Sequence of the first protein:
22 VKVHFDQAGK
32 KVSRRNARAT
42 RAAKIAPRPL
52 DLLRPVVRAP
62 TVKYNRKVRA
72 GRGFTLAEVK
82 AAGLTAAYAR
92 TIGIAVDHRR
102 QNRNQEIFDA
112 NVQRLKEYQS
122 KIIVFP

Residue-level contacts at the interface:
Residue Q60 in the second protein interacts with residue R115 in the first protein (closest heavy-atom distance 2.4 Å).
Residue Q60 in the second protein interacts with residue A71 in the first protein (closest heavy-atom distance 3.5 Å).
Residue A166 in the second protein is in contact with residue F126 in the first protein (closest heavy-atom distance 3.8 Å).
Residue I36 in the second protein contacts residue A47 in the first protein (closest heavy-atom distance 3.8 Å).
Residue I28 in the second protein interacts with residue A44 in the first protein (closest heavy-atom distance 3.7 Å).
Residue I30 in the second protein is in contact with residue A47 in the first protein (closest heavy-atom distance 4.0 Å).
Residue M46 in the second protein contacts residue L51 in the first protein (closest heavy-atom distance 3.7 Å).
Residue A57 in the second protein interacts with residue L51 in the first protein (closest heavy-atom distance 3.8 Å).
Residue L162 in the second protein is in contact with residue I124 in the first protein (closest heavy-atom distance 3.6 Å).
Residue Q60 in the second protein contacts residue R55 in the first protein (closest heavy-atom distance 3.3 Å).
Residue I28 in the second protein is in contact with residue T41 in the first protein (closest heavy-atom distance 4.0 Å).
Residue I28 in the second protein contacts residue A40 in the first protein (closest heavy-atom distance 3.4 Å).
Residue R56 in the second protein interacts with residue P50 in the first protein (closest heavy-atom distance 3.6 Å).
Residue L59 in the second protein is in contact with residue Y119 in the first protein (closest heavy-atom distance 4.5 Å).
Residue M46 in the second protein is in contact with residue R39 in the first protein (closest heavy-atom distance 4.2 Å).
Residue Q25 in the second protein is in contact with residue N37 in the first protein (closest heavy-atom distance 4.2 Å).
Residue M46 in the second protein interacts with residue A43 in the first protein (closest heavy-atom distance 4.1 Å).
Residue R168 in the second protein contacts residue P127 in the first protein (closest heavy-atom distance 4.7 Å).
Residue K58 in the second protein is in contact with residue P50 in the first protein (closest heavy-atom distance 4.8 Å).
Residue L59 in the second protein contacts residue P50 in the first protein (closest heavy-atom distance 4.5 Å).
Residue I36 in the second protein contacts residue P48 in the first protein (closest heavy-atom distance 3.8 Å).
Residue R26 in the second protein is in contact with residue N37 in the first protein (closest heavy-atom distance 4.4 Å).
Residue L59 in the second protein contacts residue L53 in the first protein (closest heavy-atom distance 3.3 Å).
Residue E163 in the second protein interacts with residue I124 in the first protein (closest heavy-atom distance 4.3 Å).
Residue Y50 in the second protein interacts with residue I46 in the first protein (closest heavy-atom distance 4.1 Å).
Residue L165 in the second protein contacts residue F126 in the first protein (closest heavy-atom distance 3.8 Å).
Residue I30 in the second protein is in contact with residue A44 in the first protein (closest heavy-atom distance 2.7 Å).
Residue Y50 in the second protein is in contact with residue P48 in the first protein (closest heavy-atom distance 4.2 Å).
Residue I30 in the second protein interacts with residue K45 in the first protein (closest heavy-atom distance 4.7 Å).
Residue K58 in the second protein contacts residue D52 in the first protein (closest heavy-atom distance 3.1 Å).
Residue A166 in the second protein is in contact with residue V125 in the first protein (closest heavy-atom distance 3.4 Å).
Residue L162 in the second protein is in contact with residue F126 in the first protein (closest heavy-atom distance 3.5 Å).
Residue R56 in the second protein is in contact with residue K122 in the first protein (closest heavy-atom distance 4.8 Å).
Residue L59 in the second protein is in contact with residue D52 in the first protein (closest heavy-atom distance 2.9 Å).
Residue V170 in the second protein is in contact with residue P127 in the first protein (closest heavy-atom distance 4.6 Å).
Residue A166 in the second protein is in contact with residue P127 in the first protein (closest heavy-atom distance 4.6 Å).
Residue L59 in the second protein contacts residue R115 in the first protein (closest heavy-atom distance 3.4 Å).
Residue Q60 in the second protein is in contact with residue D52 in the first protein (closest heavy-atom distance 3.7 Å).
Residue Y50 in the second protein interacts with residue A43 in the first protein (closest heavy-atom distance 3.7 Å).
Residue R56 in the second protein contacts residue R115 in the first protein (closest heavy-atom distance 4.9 Å).
Residue N33 in the second protein is in contact with residue P48 in the first protein (closest heavy-atom distance 3.3 Å).
Residue A57 in the second protein contacts residue P50 in the first protein (closest heavy-atom distance 3.3 Å).
Residue S32 in the second protein is in contact with residue A47 in the first protein (closest heavy-atom distance 3.8 Å).
Residue Y50 in the second protein is in contact with residue A47 in the first protein (closest heavy-atom distance 2.4 Å).
Residue S32 in the second protein interacts with residue I46 in the first protein (closest heavy-atom distance 4.8 Å).
Residue Q60 in the second protein interacts with residue V57 in the first protein (closest heavy-atom distance 4.5 Å).
Residue A166 in the second protein interacts with residue I124 in the first protein (closest heavy-atom distance 4.0 Å).
Residue L165 in the second protein interacts with residue P127 in the first protein (closest heavy-atom distance 4.8 Å).
Residue L55 in the second protein is in contact with residue P48 in the first protein (closest heavy-atom distance 3.3 Å).
Residue S32 in the second protein contacts residue K45 in the first protein (closest heavy-atom distance 3.3 Å).
Residue Q31 in the second protein is in contact with residue A44 in the first protein (closest heavy-atom distance 4.8 Å).
Residue L59 in the second protein contacts residue R55 in the first protein (closest heavy-atom distance 3.8 Å).
Residue R26 in the second protein is in contact with residue V33 in the first protein (closest heavy-atom distance 4.8 Å).
Residue S32 in the second protein interacts with residue A44 in the first protein (closest heavy-atom distance 3.5 Å).
Residue Y50 in the second protein is in contact with residue R49 in the first protein (closest heavy-atom distance 4.1 Å).
Residue T45 in the second protein interacts with residue R36 in the first protein (closest heavy-atom distance 3.7 Å).
Residue L59 in the second protein interacts with residue L54 in the first protein (closest heavy-atom distance 3.6 Å).
Residue N33 in the second protein is in contact with residue F126 in the first protein (closest heavy-atom distance 4.6 Å).
Residue A57 in the second protein contacts residue D52 in the first protein (closest heavy-atom distance 4.3 Å).
Residue N29 in the second protein is in contact with residue A44 in the first protein (closest heavy-atom distance 3.6 Å).

These two protein chains interact to form a complex.

Sequence of the second protein:
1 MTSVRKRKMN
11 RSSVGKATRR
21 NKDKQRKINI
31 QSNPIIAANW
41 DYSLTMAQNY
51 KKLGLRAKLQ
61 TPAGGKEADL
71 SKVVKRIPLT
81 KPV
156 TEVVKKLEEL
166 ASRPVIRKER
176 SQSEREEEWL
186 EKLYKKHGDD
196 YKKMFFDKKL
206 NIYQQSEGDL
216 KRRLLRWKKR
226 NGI